Sequence of protein 2:
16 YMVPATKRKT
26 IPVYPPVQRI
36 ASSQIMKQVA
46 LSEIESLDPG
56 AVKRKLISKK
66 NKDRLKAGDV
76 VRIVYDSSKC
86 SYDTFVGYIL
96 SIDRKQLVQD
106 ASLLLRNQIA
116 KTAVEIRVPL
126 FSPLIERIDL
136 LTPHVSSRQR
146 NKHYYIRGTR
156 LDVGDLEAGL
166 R

The following describes two proteins that form a bound complex.

Interface contacts:
Residue V233 in protein 1 contacts residue I26 in protein 2 (closest heavy-atom distance 3.4 Å).
Residue Y232 in protein 1 is in contact with residue V28 in protein 2 (closest heavy-atom distance 4.3 Å).
Residue S231 in protein 1 is in contact with residue T25 in protein 2 (closest heavy-atom distance 3.6 Å).
Residue P236 in protein 1 is in contact with residue Y29 in protein 2 (closest heavy-atom distance 4.0 Å).
Residue P238 in protein 1 is in contact with residue Y29 in protein 2 (closest heavy-atom distance 3.7 Å).
Residue P236 in protein 1 is in contact with residue P30 in protein 2 (closest heavy-atom distance 4.1 Å).
Residue V235 in protein 1 is in contact with residue P27 in protein 2 (closest heavy-atom distance 4.0 Å).
Residue R237 in protein 1 contacts residue Y29 in protein 2 (closest heavy-atom distance 3.9 Å).
Residue V233 in protein 1 interacts with residue V28 in protein 2 (closest heavy-atom distance 3.2 Å).
Residue V235 in protein 1 is in contact with residue V28 in protein 2 (closest heavy-atom distance 3.7 Å).
Residue M234 in protein 1 contacts residue V28 in protein 2 (closest heavy-atom distance 3.6 Å).
Residue R237 in protein 1 is in contact with residue V32 in protein 2 (closest heavy-atom distance 3.2 Å).
Residue V233 in protein 1 interacts with residue T25 in protein 2 (closest heavy-atom distance 4.0 Å).
Residue R237 in protein 1 is in contact with residue P31 in protein 2 (closest heavy-atom distance 3.5 Å).
Residue V235 in protein 1 contacts residue Y29 in protein 2 (closest heavy-atom distance 3.5 Å).
Residue M234 in protein 1 contacts residue Y29 in protein 2 (closest heavy-atom distance 4.9 Å).
Residue S231 in protein 1 is in contact with residue R23 in protein 2 (closest heavy-atom distance 4.3 Å).
Residue M234 in protein 1 interacts with residue P30 in protein 2 (closest heavy-atom distance 4.3 Å).
Residue V233 in protein 1 is in contact with residue P27 in protein 2 (closest heavy-atom distance 3.7 Å).
Residue S231 in protein 1 contacts residue I26 in protein 2 (closest heavy-atom distance 3.5 Å).
Residue Y232 in protein 1 is in contact with residue I26 in protein 2 (closest heavy-atom distance 3.7 Å).
Residue R237 in protein 1 interacts with residue P30 in protein 2 (closest heavy-atom distance 2.5 Å).
Residue V235 in protein 1 contacts residue P30 in protein 2 (closest heavy-atom distance 3.2 Å).

Sequence of protein 1:
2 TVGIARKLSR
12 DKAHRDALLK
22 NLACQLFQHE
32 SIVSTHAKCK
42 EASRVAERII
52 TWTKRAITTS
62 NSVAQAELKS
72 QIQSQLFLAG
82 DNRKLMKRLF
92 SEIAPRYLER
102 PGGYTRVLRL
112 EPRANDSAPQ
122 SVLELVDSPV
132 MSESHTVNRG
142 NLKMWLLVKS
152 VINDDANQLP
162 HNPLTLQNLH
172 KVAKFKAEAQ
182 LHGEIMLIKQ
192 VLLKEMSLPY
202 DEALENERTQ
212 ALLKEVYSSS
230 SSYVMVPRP